Interface contacts:
Residue Y187 in chain A contacts residue H2 in chain B (closest heavy-atom distance 4.5 Å).
Residue N159 in chain A interacts with residue R3 in chain B (closest heavy-atom distance 3.3 Å).

Sequence of chain A:
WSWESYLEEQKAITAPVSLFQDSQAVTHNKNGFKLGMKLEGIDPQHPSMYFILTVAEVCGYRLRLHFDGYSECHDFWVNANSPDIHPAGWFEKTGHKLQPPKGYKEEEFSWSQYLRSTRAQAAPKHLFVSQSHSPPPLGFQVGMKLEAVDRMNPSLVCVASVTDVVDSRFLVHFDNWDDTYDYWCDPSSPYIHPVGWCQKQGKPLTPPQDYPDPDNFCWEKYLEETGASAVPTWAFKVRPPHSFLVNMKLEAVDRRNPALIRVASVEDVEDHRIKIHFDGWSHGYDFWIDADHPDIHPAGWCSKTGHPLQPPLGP

Sequence of chain B:
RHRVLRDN

The following describes two proteins that form a bound complex.